Interface contacts:
Residue Y692 in protein 1 contacts residue R32 in protein 2 (closest heavy-atom distance 3.2 Å).
Residue H798 in protein 1 contacts residue G59 in protein 2 (closest heavy-atom distance 3.2 Å).
Residue V724 in protein 1 is in contact with residue I33 in protein 2 (closest heavy-atom distance 4.0 Å).
Residue L686 in protein 1 is in contact with residue I25 in protein 2 (closest heavy-atom distance 3.7 Å).
Residue F723 in protein 1 interacts with residue F29 in protein 2 (closest heavy-atom distance 3.8 Å).
Residue E665 in protein 1 interacts with residue T30 in protein 2 (closest heavy-atom distance 4.0 Å).
Residue K800 in protein 1 contacts residue T58 in protein 2 (closest heavy-atom distance 3.2 Å).
Residue F723 in protein 1 is in contact with residue I33 in protein 2 (closest heavy-atom distance 3.4 Å).
Residue K914 in protein 1 interacts with residue E164 in protein 2 (closest heavy-atom distance 4.1 Å).
Residue F808 in protein 1 interacts with residue M86 in protein 2 (closest heavy-atom distance 3.6 Å).
Residue Y803 in protein 1 is in contact with residue L159 in protein 2 (closest heavy-atom distance 3.6 Å).
Residue Y817 in protein 1 interacts with residue R99 in protein 2 (closest heavy-atom distance 3.5 Å).
Residue E918 in protein 1 interacts with residue E164 in protein 2 (closest heavy-atom distance 2.9 Å).
Residue K809 in protein 1 interacts with residue E88 in protein 2 (closest heavy-atom distance 3.9 Å).
Residue L689 in protein 1 contacts residue I25 in protein 2 (closest heavy-atom distance 3.7 Å).
Residue L662 in protein 1 interacts with residue T30 in protein 2 (closest heavy-atom distance 4.1 Å).
Residue Y682 in protein 1 is in contact with residue E22 in protein 2 (closest heavy-atom distance 3.2 Å).
Residue D695 in protein 1 contacts residue R32 in protein 2 (closest heavy-atom distance 2.4 Å).
Residue T806 in protein 1 is in contact with residue L156 in protein 2 (closest heavy-atom distance 3.6 Å).
Residue V787 in protein 1 interacts with residue R77 in protein 2 (closest heavy-atom distance 2.5 Å).
Residue E805 in protein 1 interacts with residue M86 in protein 2 (closest heavy-atom distance 3.7 Å).
Residue H798 in protein 1 is in contact with residue T58 in protein 2 (closest heavy-atom distance 3.9 Å).
Residue R799 in protein 1 interacts with residue L69 in protein 2 (closest heavy-atom distance 3.5 Å).
Residue L919 in protein 1 is in contact with residue V160 in protein 2 (closest heavy-atom distance 3.5 Å).
Residue N659 in protein 1 interacts with residue R31 in protein 2 (closest heavy-atom distance 3.8 Å).
Residue L686 in protein 1 contacts residue E22 in protein 2 (closest heavy-atom distance 3.6 Å).
Residue L686 in protein 1 interacts with residue N21 in protein 2 (closest heavy-atom distance 3.6 Å).
Residue K926 in protein 1 interacts with residue L159 in protein 2 (closest heavy-atom distance 4.2 Å).
Residue F669 in protein 1 interacts with residue F29 in protein 2 (closest heavy-atom distance 3.4 Å).
Residue V915 in protein 1 interacts with residue E164 in protein 2 (closest heavy-atom distance 3.2 Å).
Residue F720 in protein 1 interacts with residue F29 in protein 2 (closest heavy-atom distance 4.0 Å).
Residue K922 in protein 1 is in contact with residue L159 in protein 2 (closest heavy-atom distance 3.5 Å).
Residue Q921 in protein 1 interacts with residue K179 in protein 2 (closest heavy-atom distance 3.3 Å).
Residue E813 in protein 1 contacts residue R99 in protein 2 (closest heavy-atom distance 3.8 Å).
Residue E918 in protein 1 contacts residue V160 in protein 2 (closest heavy-atom distance 3.5 Å).
Residue S693 in protein 1 interacts with residue R32 in protein 2 (closest heavy-atom distance 3.6 Å).
Residue E911 in protein 1 is in contact with residue I165 in protein 2 (closest heavy-atom distance 3.9 Å).
Residue S693 in protein 1 is in contact with residue T28 in protein 2 (closest heavy-atom distance 3.7 Å).
Residue L689 in protein 1 contacts residue F29 in protein 2 (closest heavy-atom distance 4.2 Å).
Residue F669 in protein 1 interacts with residue I26 in protein 2 (closest heavy-atom distance 3.5 Å).
Residue V915 in protein 1 is in contact with residue I165 in protein 2 (closest heavy-atom distance 4.1 Å).
Residue P786 in protein 1 is in contact with residue R77 in protein 2 (closest heavy-atom distance 3.4 Å).
Residue N690 in protein 1 is in contact with residue I25 in protein 2 (closest heavy-atom distance 3.3 Å).
Residue E918 in protein 1 is in contact with residue N161 in protein 2 (closest heavy-atom distance 3.5 Å).
Residue K914 in protein 1 interacts with residue T180 in protein 2 (closest heavy-atom distance 3.7 Å).
Residue Y692 in protein 1 is in contact with residue I33 in protein 2 (closest heavy-atom distance 3.8 Å).
Residue Y803 in protein 1 interacts with residue L156 in protein 2 (closest heavy-atom distance 4.0 Å).
Residue R799 in protein 1 contacts residue E56 in protein 2 (closest heavy-atom distance 3.8 Å).
Residue R917 in protein 1 contacts residue R183 in protein 2 (closest heavy-atom distance 3.6 Å).
Residue Y692 in protein 1 is in contact with residue F29 in protein 2 (closest heavy-atom distance 3.5 Å).
Residue K922 in protein 1 contacts residue V160 in protein 2 (closest heavy-atom distance 3.7 Å).
Residue R799 in protein 1 is in contact with residue A57 in protein 2 (closest heavy-atom distance 3.5 Å).
Residue Q921 in protein 1 is in contact with residue R183 in protein 2 (closest heavy-atom distance 3.0 Å).
Residue K922 in protein 1 interacts with residue K179 in protein 2 (closest heavy-atom distance 3.9 Å).
Residue R799 in protein 1 contacts residue T58 in protein 2 (closest heavy-atom distance 4.1 Å).
Residue V923 in protein 1 interacts with residue L156 in protein 2 (closest heavy-atom distance 3.7 Å).
Residue L662 in protein 1 is in contact with residue R31 in protein 2 (closest heavy-atom distance 3.4 Å).
Residue F723 in protein 1 interacts with residue K37 in protein 2 (closest heavy-atom distance 4.0 Å).
Residue R799 in protein 1 is in contact with residue I60 in protein 2 (closest heavy-atom distance 3.4 Å).
Residue Q802 in protein 1 is in contact with residue D155 in protein 2 (closest heavy-atom distance 4.0 Å).

Sequence of protein 1:
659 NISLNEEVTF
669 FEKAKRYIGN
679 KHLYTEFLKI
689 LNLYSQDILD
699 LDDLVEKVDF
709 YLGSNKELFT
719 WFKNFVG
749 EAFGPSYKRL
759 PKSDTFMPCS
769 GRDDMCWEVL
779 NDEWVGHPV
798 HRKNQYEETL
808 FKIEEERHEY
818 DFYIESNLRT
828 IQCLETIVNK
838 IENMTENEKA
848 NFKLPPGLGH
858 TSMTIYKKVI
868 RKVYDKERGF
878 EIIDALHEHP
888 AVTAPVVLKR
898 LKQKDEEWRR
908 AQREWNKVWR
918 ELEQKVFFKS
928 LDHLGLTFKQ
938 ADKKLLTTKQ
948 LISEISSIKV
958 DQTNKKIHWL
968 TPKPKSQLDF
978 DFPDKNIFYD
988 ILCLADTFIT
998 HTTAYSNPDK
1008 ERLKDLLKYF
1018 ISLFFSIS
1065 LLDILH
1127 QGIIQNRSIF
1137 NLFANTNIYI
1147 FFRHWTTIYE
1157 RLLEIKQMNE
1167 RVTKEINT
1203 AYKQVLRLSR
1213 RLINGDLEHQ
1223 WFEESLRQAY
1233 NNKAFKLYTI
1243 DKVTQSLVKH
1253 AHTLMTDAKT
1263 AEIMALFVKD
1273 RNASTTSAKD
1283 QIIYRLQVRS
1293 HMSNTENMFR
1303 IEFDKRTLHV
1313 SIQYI

This data describes a binding interaction between two proteins.

Sequence of protein 2:
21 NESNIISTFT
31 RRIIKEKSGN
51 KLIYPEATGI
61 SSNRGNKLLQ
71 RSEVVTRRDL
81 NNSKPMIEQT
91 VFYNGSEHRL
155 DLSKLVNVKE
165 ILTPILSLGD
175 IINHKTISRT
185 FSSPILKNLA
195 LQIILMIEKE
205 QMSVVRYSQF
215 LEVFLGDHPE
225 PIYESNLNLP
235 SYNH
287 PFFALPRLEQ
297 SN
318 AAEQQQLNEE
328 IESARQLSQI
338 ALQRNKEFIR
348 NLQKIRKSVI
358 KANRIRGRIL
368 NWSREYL